Interface contacts:
Residue H81 in the second protein contacts residue L10 in the first protein (closest heavy-atom distance 3.5 Å).
Residue G1 in the second protein is in contact with residue Q9 in the first protein (closest heavy-atom distance 3.9 Å).
Residue K79 in the second protein contacts residue W6 in the first protein (closest heavy-atom distance 3.6 Å).
Residue V60 in the second protein interacts with residue F3 in the first protein (closest heavy-atom distance 4.2 Å).
Residue L39 in the second protein interacts with residue T11 in the first protein (closest heavy-atom distance 4.2 Å).
Residue S2 in the second protein interacts with residue T11 in the first protein (closest heavy-atom distance 4.3 Å).
Residue V78 in the second protein contacts residue W7 in the first protein (closest heavy-atom distance 3.6 Å).
Residue Q44 in the second protein interacts with residue E4 in the first protein (closest heavy-atom distance 3.8 Å).
Residue M47 in the second protein is in contact with residue F3 in the first protein (closest heavy-atom distance 3.7 Å).
Residue H58 in the second protein is in contact with residue L1 in the first protein (closest heavy-atom distance 5.0 Å).
Residue K36 in the second protein is in contact with residue T11 in the first protein (closest heavy-atom distance 4.4 Å).
Residue Q9 in the second protein interacts with residue S12 in the first protein (closest heavy-atom distance 2.8 Å).
Residue Q9 in the second protein interacts with residue T11 in the first protein (closest heavy-atom distance 3.2 Å).
Residue S2 in the second protein is in contact with residue Q9 in the first protein (closest heavy-atom distance 3.0 Å).
Residue Y85 in the second protein is in contact with residue L10 in the first protein (closest heavy-atom distance 4.7 Å).
Residue H81 in the second protein contacts residue W6 in the first protein (closest heavy-atom distance 4.7 Å).
Residue F40 in the second protein contacts residue W7 in the first protein (closest heavy-atom distance 4.6 Å).
Residue V78 in the second protein is in contact with residue W6 in the first protein (closest heavy-atom distance 3.6 Å).
Residue H58 in the second protein interacts with residue W6 in the first protein (closest heavy-atom distance 3.5 Å).
Residue Q57 in the second protein is in contact with residue T2 in the first protein (closest heavy-atom distance 3.5 Å).
Residue F76 in the second protein contacts residue W7 in the first protein (closest heavy-atom distance 4.5 Å).
Residue L42 in the second protein is in contact with residue W7 in the first protein (closest heavy-atom distance 3.8 Å).
Residue H81 in the second protein contacts residue Q9 in the first protein (closest heavy-atom distance 3.6 Å).
Residue G43 in the second protein contacts residue W7 in the first protein (closest heavy-atom distance 3.1 Å).
Residue I84 in the second protein contacts residue L10 in the first protein (closest heavy-atom distance 3.8 Å).
Residue I4 in the second protein is in contact with residue L10 in the first protein (closest heavy-atom distance 4.4 Å).
Residue L39 in the second protein interacts with residue L10 in the first protein (closest heavy-atom distance 4.0 Å).
Residue Y52 in the second protein is in contact with residue F3 in the first protein (closest heavy-atom distance 3.6 Å).
Residue I84 in the second protein contacts residue W7 in the first protein (closest heavy-atom distance 4.2 Å).
Residue S2 in the second protein contacts residue L10 in the first protein (closest heavy-atom distance 2.8 Å).
Residue Q57 in the second protein is in contact with residue F3 in the first protein (closest heavy-atom distance 3.1 Å).
Residue S2 in the second protein contacts residue S12 in the first protein (closest heavy-atom distance 3.4 Å).
Residue I46 in the second protein interacts with residue F3 in the first protein (closest heavy-atom distance 3.6 Å).
Residue L39 in the second protein contacts residue W7 in the first protein (closest heavy-atom distance 2.7 Å).
Residue V78 in the second protein contacts residue F3 in the first protein (closest heavy-atom distance 4.0 Å).
Residue Q9 in the second protein contacts residue L10 in the first protein (closest heavy-atom distance 3.7 Å).
Residue Q3 in the second protein interacts with residue Q9 in the first protein (closest heavy-atom distance 4.8 Å).
Residue A6 in the second protein contacts residue S12 in the first protein (closest heavy-atom distance 4.6 Å).
Residue M47 in the second protein is in contact with residue E4 in the first protein (closest heavy-atom distance 3.6 Å).
Residue I4 in the second protein contacts residue S12 in the first protein (closest heavy-atom distance 4.2 Å).
Residue G43 in the second protein interacts with residue F3 in the first protein (closest heavy-atom distance 3.4 Å).
Residue Q57 in the second protein contacts residue W6 in the first protein (closest heavy-atom distance 4.1 Å).
Residue V78 in the second protein interacts with residue L10 in the first protein (closest heavy-atom distance 3.5 Å).
Residue Q57 in the second protein contacts residue L1 in the first protein (closest heavy-atom distance 3.4 Å).
Residue I46 in the second protein contacts residue W7 in the first protein (closest heavy-atom distance 3.8 Å).
Residue K36 in the second protein is in contact with residue S12 in the first protein (closest heavy-atom distance 4.3 Å).

Sequence of the second protein:
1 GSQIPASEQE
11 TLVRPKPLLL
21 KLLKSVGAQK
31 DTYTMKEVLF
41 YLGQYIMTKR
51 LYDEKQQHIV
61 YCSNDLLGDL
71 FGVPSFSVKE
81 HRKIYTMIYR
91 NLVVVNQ

Sequence of the first protein:
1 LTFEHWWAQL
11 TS

This data describes a binding interaction between two proteins.